Sequence of the second protein:
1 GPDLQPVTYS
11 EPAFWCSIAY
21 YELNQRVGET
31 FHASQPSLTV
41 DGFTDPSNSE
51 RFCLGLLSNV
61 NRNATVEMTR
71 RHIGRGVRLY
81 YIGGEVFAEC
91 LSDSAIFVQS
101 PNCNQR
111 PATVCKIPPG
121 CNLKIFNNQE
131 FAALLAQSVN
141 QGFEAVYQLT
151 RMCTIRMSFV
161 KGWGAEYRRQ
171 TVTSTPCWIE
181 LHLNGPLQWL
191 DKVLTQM

These two protein chains interact to form a complex.

Interface contacts:
Residue V139 in the second protein interacts with residue L4 in the first protein (closest heavy-atom distance 4.2 Å).
Residue S10 in the second protein interacts with residue A23 in the first protein (closest heavy-atom distance 4.1 Å).
Residue A132 in the second protein interacts with residue S15 in the first protein (closest heavy-atom distance 3.1 Å).
Residue G83 in the second protein is in contact with residue L19 in the first protein (closest heavy-atom distance 3.5 Å).
Residue P186 in the second protein contacts residue L19 in the first protein (closest heavy-atom distance 4.1 Å).
Residue V193 in the second protein is in contact with residue L8 in the first protein (closest heavy-atom distance 3.8 Å).
Residue Q196 in the second protein is in contact with residue T7 in the first protein (closest heavy-atom distance 3.2 Å).
Residue Q188 in the second protein contacts residue P22 in the first protein (closest heavy-atom distance 3.6 Å).
Residue V86 in the second protein contacts residue L19 in the first protein (closest heavy-atom distance 3.6 Å).
Residue G185 in the second protein contacts residue G20 in the first protein (closest heavy-atom distance 4.6 Å).
Residue N128 in the second protein is in contact with residue F11 in the first protein (closest heavy-atom distance 3.5 Å).
Residue Q196 in the second protein interacts with residue G3 in the first protein (closest heavy-atom distance 3.4 Å).
Residue G84 in the second protein interacts with residue S17 in the first protein (closest heavy-atom distance 3.7 Å).
Residue F126 in the second protein is in contact with residue L19 in the first protein (closest heavy-atom distance 3.8 Å).
Residue W189 in the second protein interacts with residue Q10 in the first protein (closest heavy-atom distance 3.7 Å).
Residue Y81 in the second protein interacts with residue L19 in the first protein (closest heavy-atom distance 3.8 Å).
Residue V193 in the second protein is in contact with residue T7 in the first protein (closest heavy-atom distance 4.0 Å).
Residue A132 in the second protein contacts residue F11 in the first protein (closest heavy-atom distance 3.5 Å).
Residue W189 in the second protein interacts with residue P22 in the first protein (closest heavy-atom distance 3.5 Å).
Residue W189 in the second protein is in contact with residue F11 in the first protein (closest heavy-atom distance 3.3 Å).
Residue G185 in the second protein contacts residue G21 in the first protein (closest heavy-atom distance 4.1 Å).
Residue G84 in the second protein interacts with residue S18 in the first protein (closest heavy-atom distance 3.6 Å).
Residue E11 in the second protein is in contact with residue G21 in the first protein (closest heavy-atom distance 3.3 Å).
Residue Q196 in the second protein is in contact with residue L4 in the first protein (closest heavy-atom distance 3.3 Å).
Residue G185 in the second protein is in contact with residue L19 in the first protein (closest heavy-atom distance 3.2 Å).
Residue F131 in the second protein interacts with residue F11 in the first protein (closest heavy-atom distance 3.6 Å).
Residue Y9 in the second protein interacts with residue A23 in the first protein (closest heavy-atom distance 3.3 Å).
Residue A132 in the second protein contacts residue H12 in the first protein (closest heavy-atom distance 4.3 Å).
Residue L135 in the second protein is in contact with residue F11 in the first protein (closest heavy-atom distance 3.6 Å).
Residue V193 in the second protein is in contact with residue L4 in the first protein (closest heavy-atom distance 3.7 Å).
Residue W189 in the second protein interacts with residue G20 in the first protein (closest heavy-atom distance 2.6 Å).
Residue K192 in the second protein interacts with residue Q10 in the first protein (closest heavy-atom distance 3.3 Å).
Residue N128 in the second protein contacts residue L19 in the first protein (closest heavy-atom distance 3.9 Å).
Residue G83 in the second protein contacts residue S18 in the first protein (closest heavy-atom distance 3.7 Å).
Residue E11 in the second protein interacts with residue L19 in the first protein (closest heavy-atom distance 4.9 Å).
Residue K192 in the second protein interacts with residue T7 in the first protein (closest heavy-atom distance 3.4 Å).
Residue G84 in the second protein is in contact with residue S15 in the first protein (closest heavy-atom distance 4.3 Å).
Residue Q129 in the second protein is in contact with residue S15 in the first protein (closest heavy-atom distance 3.6 Å).
Residue G84 in the second protein contacts residue L19 in the first protein (closest heavy-atom distance 4.0 Å).
Residue M197 in the second protein is in contact with residue L4 in the first protein (closest heavy-atom distance 4.7 Å).
Residue K192 in the second protein contacts residue P22 in the first protein (closest heavy-atom distance 4.0 Å).
Residue W15 in the second protein is in contact with residue L19 in the first protein (closest heavy-atom distance 4.1 Å).
Residue E85 in the second protein is in contact with residue L19 in the first protein (closest heavy-atom distance 4.6 Å).
Residue A136 in the second protein is in contact with residue L8 in the first protein (closest heavy-atom distance 3.7 Å).
Residue W189 in the second protein is in contact with residue S14 in the first protein (closest heavy-atom distance 3.3 Å).
Residue Q188 in the second protein contacts residue G21 in the first protein (closest heavy-atom distance 3.5 Å).
Residue V139 in the second protein contacts residue Q5 in the first protein (closest heavy-atom distance 4.7 Å).
Residue W189 in the second protein is in contact with residue G21 in the first protein (closest heavy-atom distance 3.3 Å).
Residue L183 in the second protein interacts with residue L19 in the first protein (closest heavy-atom distance 4.7 Å).
Residue Q129 in the second protein contacts residue M16 in the first protein (closest heavy-atom distance 4.0 Å).
Residue N128 in the second protein contacts residue S15 in the first protein (closest heavy-atom distance 3.5 Å).
Residue P186 in the second protein is in contact with residue F11 in the first protein (closest heavy-atom distance 4.5 Å).
Residue E11 in the second protein contacts residue A23 in the first protein (closest heavy-atom distance 3.9 Å).
Residue V139 in the second protein is in contact with residue L8 in the first protein (closest heavy-atom distance 3.8 Å).
Residue N128 in the second protein is in contact with residue S18 in the first protein (closest heavy-atom distance 3.3 Å).
Residue Y9 in the second protein interacts with residue P22 in the first protein (closest heavy-atom distance 3.6 Å).
Residue E11 in the second protein contacts residue G20 in the first protein (closest heavy-atom distance 3.3 Å).
Residue W189 in the second protein contacts residue T7 in the first protein (closest heavy-atom distance 3.9 Å).
Residue G83 in the second protein interacts with residue S17 in the first protein (closest heavy-atom distance 3.4 Å).
Residue P12 in the second protein contacts residue G21 in the first protein (closest heavy-atom distance 4.9 Å).

Sequence of the first protein:
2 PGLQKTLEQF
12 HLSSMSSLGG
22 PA